Sequence of chain B:
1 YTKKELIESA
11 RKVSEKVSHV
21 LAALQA

Sequence of chain A:
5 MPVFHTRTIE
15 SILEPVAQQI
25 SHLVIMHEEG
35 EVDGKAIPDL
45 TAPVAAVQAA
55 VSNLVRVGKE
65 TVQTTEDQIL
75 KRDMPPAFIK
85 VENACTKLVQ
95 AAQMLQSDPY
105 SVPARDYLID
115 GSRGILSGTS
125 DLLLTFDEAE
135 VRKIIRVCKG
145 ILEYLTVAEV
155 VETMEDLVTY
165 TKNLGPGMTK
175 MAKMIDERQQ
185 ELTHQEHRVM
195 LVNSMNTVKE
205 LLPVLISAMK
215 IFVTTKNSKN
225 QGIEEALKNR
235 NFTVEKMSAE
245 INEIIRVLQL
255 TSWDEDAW

Residue-level contacts at the interface:
Residue N57 in chain A contacts residue S9 in chain B (closest heavy-atom distance 4.0 Å).
Residue I16 in chain A contacts residue R11 in chain B (closest heavy-atom distance 3.4 Å).
Residue E35 in chain A is in contact with residue L24 in chain B (closest heavy-atom distance 4.3 Å).
Residue I24 in chain A is in contact with residue L21 in chain B (closest heavy-atom distance 3.2 Å).
Residue R109 in chain A is in contact with residue A26 in chain B (closest heavy-atom distance 4.2 Å).
Residue L120 in chain A contacts residue V17 in chain B (closest heavy-atom distance 3.7 Å).
Residue Q23 in chain A contacts residue V17 in chain B (closest heavy-atom distance 4.2 Å).
Residue E64 in chain A interacts with residue E5 in chain B (closest heavy-atom distance 3.3 Å).
Residue L17 in chain A interacts with residue S14 in chain B (closest heavy-atom distance 4.2 Å).
Residue G38 in chain A interacts with residue A26 in chain B (closest heavy-atom distance 4.4 Å).
Residue L27 in chain A contacts residue Q25 in chain B (closest heavy-atom distance 4.2 Å).
Residue I16 in chain A interacts with residue S14 in chain B (closest heavy-atom distance 3.1 Å).
Residue F130 in chain A is in contact with residue L6 in chain B (closest heavy-atom distance 3.9 Å).
Residue L112 in chain A is in contact with residue V20 in chain B (closest heavy-atom distance 4.0 Å).
Residue N57 in chain A is in contact with residue K12 in chain B (closest heavy-atom distance 4.1 Å).
Residue R109 in chain A interacts with residue L24 in chain B (closest heavy-atom distance 3.1 Å).
Residue I119 in chain A is in contact with residue V17 in chain B (closest heavy-atom distance 3.4 Å).
Residue V51 in chain A contacts residue K16 in chain B (closest heavy-atom distance 3.0 Å).
Residue P47 in chain A contacts residue K16 in chain B (closest heavy-atom distance 3.9 Å).
Residue T123 in chain A is in contact with residue A10 in chain B (closest heavy-atom distance 4.0 Å).
Residue E64 in chain A is in contact with residue T2 in chain B (closest heavy-atom distance 4.3 Å).
Residue A54 in chain A contacts residue K12 in chain B (closest heavy-atom distance 3.9 Å).
Residue V61 in chain A is in contact with residue S9 in chain B (closest heavy-atom distance 3.4 Å).
Residue A54 in chain A contacts residue S9 in chain B (closest heavy-atom distance 3.8 Å).
Residue R109 in chain A interacts with residue A23 in chain B (closest heavy-atom distance 3.7 Å).
Residue T65 in chain A interacts with residue L6 in chain B (closest heavy-atom distance 3.2 Å).
Residue A54 in chain A contacts residue V13 in chain B (closest heavy-atom distance 2.8 Å).
Residue V48 in chain A interacts with residue V20 in chain B (closest heavy-atom distance 4.3 Å).
Residue Q23 in chain A interacts with residue L21 in chain B (closest heavy-atom distance 3.2 Å).
Residue V20 in chain A contacts residue L21 in chain B (closest heavy-atom distance 3.2 Å).
Residue H31 in chain A is in contact with residue L24 in chain B (closest heavy-atom distance 4.1 Å).
Residue Q23 in chain A interacts with residue A22 in chain B (closest heavy-atom distance 4.0 Å).
Residue L58 in chain A is in contact with residue S9 in chain B (closest heavy-atom distance 3.1 Å).
Residue T12 in chain A is in contact with residue R11 in chain B (closest heavy-atom distance 4.0 Å).
Residue L58 in chain A interacts with residue L6 in chain B (closest heavy-atom distance 3.1 Å).
Residue R109 in chain A is in contact with residue Q25 in chain B (closest heavy-atom distance 4.2 Å).
Residue S15 in chain A is in contact with residue R11 in chain B (closest heavy-atom distance 2.4 Å).
Residue P47 in chain A interacts with residue V20 in chain B (closest heavy-atom distance 3.0 Å).
Residue L27 in chain A interacts with residue L24 in chain B (closest heavy-atom distance 3.0 Å).
Residue S116 in chain A is in contact with residue V17 in chain B (closest heavy-atom distance 4.0 Å).
Residue I16 in chain A is in contact with residue I7 in chain B (closest heavy-atom distance 3.6 Å).
Residue Q23 in chain A is in contact with residue S18 in chain B (closest heavy-atom distance 3.0 Å).
Residue I113 in chain A contacts residue L24 in chain B (closest heavy-atom distance 4.3 Å).
Residue F130 in chain A contacts residue I7 in chain B (closest heavy-atom distance 4.0 Å).
Residue L58 in chain A is in contact with residue V13 in chain B (closest heavy-atom distance 3.9 Å).
Residue I16 in chain A interacts with residue A10 in chain B (closest heavy-atom distance 3.5 Å).
Residue E134 in chain A contacts residue K3 in chain B (closest heavy-atom distance 4.2 Å).
Residue K137 in chain A contacts residue K3 in chain B (closest heavy-atom distance 2.6 Å).
Residue A50 in chain A is in contact with residue K16 in chain B (closest heavy-atom distance 3.1 Å).
Residue V55 in chain A contacts residue V13 in chain B (closest heavy-atom distance 3.1 Å).
Residue S116 in chain A is in contact with residue L21 in chain B (closest heavy-atom distance 3.2 Å).
Residue V61 in chain A interacts with residue E5 in chain B (closest heavy-atom distance 4.0 Å).
Residue L27 in chain A is in contact with residue L21 in chain B (closest heavy-atom distance 2.8 Å).
Residue V20 in chain A interacts with residue V17 in chain B (closest heavy-atom distance 3.7 Å).
Residue V51 in chain A contacts residue V17 in chain B (closest heavy-atom distance 3.4 Å).
Residue V20 in chain A contacts residue S18 in chain B (closest heavy-atom distance 3.3 Å).
Residue F130 in chain A contacts residue K3 in chain B (closest heavy-atom distance 3.1 Å).
Residue T12 in chain A contacts residue I7 in chain B (closest heavy-atom distance 4.0 Å).
Residue L58 in chain A interacts with residue A10 in chain B (closest heavy-atom distance 3.0 Å).
Residue V20 in chain A contacts residue S14 in chain B (closest heavy-atom distance 3.1 Å).

The following describes two proteins that form a bound complex.